Interface contacts:
Residue I504 in chain B is in contact with residue S432 in chain A (closest heavy-atom distance 2.7 Å).
Residue E518 in chain B contacts residue R460 in chain A (closest heavy-atom distance 2.7 Å).
Residue A508 in chain B interacts with residue A428 in chain A (closest heavy-atom distance 3.4 Å).
Residue K598 in chain B is in contact with residue I597 in chain A (closest heavy-atom distance 3.2 Å).
Residue Q424 in chain B interacts with residue H516 in chain A (closest heavy-atom distance 2.8 Å).
Residue M522 in chain B is in contact with residue V519 in chain A (closest heavy-atom distance 3.5 Å).
Residue A428 in chain B contacts residue A508 in chain A (closest heavy-atom distance 3.4 Å).
Residue L389 in chain B contacts residue F470 in chain A (closest heavy-atom distance 3.1 Å).
Residue T342 in chain B is in contact with residue I385 in chain A (closest heavy-atom distance 3.5 Å).
Residue M522 in chain B contacts residue P486 in chain A (closest heavy-atom distance 3.3 Å).
Residue D422 in chain B contacts residue H516 in chain A (closest heavy-atom distance 3.3 Å).
Residue S388 in chain B is in contact with residue N337 in chain A (closest heavy-atom distance 3.5 Å).
Residue E425 in chain B is in contact with residue A491 in chain A (closest heavy-atom distance 3.0 Å).
Residue K454 in chain B interacts with residue D422 in chain A (closest heavy-atom distance 3.0 Å).
Residue L569 in chain B is in contact with residue M568 in chain A (closest heavy-atom distance 3.1 Å).
Residue N337 in chain B interacts with residue L389 in chain A (closest heavy-atom distance 3.1 Å).
Residue E425 in chain B interacts with residue F492 in chain A (closest heavy-atom distance 3.4 Å).
Residue E511 in chain B interacts with residue R460 in chain A (closest heavy-atom distance 3.4 Å).
Residue S432 in chain B is in contact with residue Q507 in chain A (closest heavy-atom distance 3.4 Å).
Residue Q424 in chain B interacts with residue P451 in chain A (closest heavy-atom distance 3.4 Å).
Residue Q424 in chain B is in contact with residue M512 in chain A (closest heavy-atom distance 3.3 Å).
Residue S432 in chain B interacts with residue I504 in chain A (closest heavy-atom distance 3.0 Å).
Residue I558 in chain B interacts with residue L554 in chain A (closest heavy-atom distance 3.5 Å).
Residue E518 in chain B contacts residue N459 in chain A (closest heavy-atom distance 2.8 Å).
Residue P423 in chain B contacts residue H449 in chain A (closest heavy-atom distance 3.3 Å).
Residue I558 in chain B interacts with residue L550 in chain A (closest heavy-atom distance 3.3 Å).
Residue E518 in chain B contacts residue Y456 in chain A (closest heavy-atom distance 3.5 Å).
Residue L594 in chain B is in contact with residue L594 in chain A (closest heavy-atom distance 3.4 Å).
Residue D422 in chain B contacts residue K454 in chain A (closest heavy-atom distance 2.8 Å).
Residue V580 in chain B interacts with residue K579 in chain A (closest heavy-atom distance 3.0 Å).
Residue A491 in chain B contacts residue E425 in chain A (closest heavy-atom distance 3.1 Å).
Residue R544 in chain B is in contact with residue E539 in chain A (closest heavy-atom distance 2.8 Å).
Residue M512 in chain B is in contact with residue A428 in chain A (closest heavy-atom distance 3.3 Å).
Residue K565 in chain B interacts with residue L561 in chain A (closest heavy-atom distance 3.2 Å).
Residue M396 in chain B interacts with residue S495 in chain A (closest heavy-atom distance 3.2 Å).
Residue L526 in chain B interacts with residue P486 in chain A (closest heavy-atom distance 3.5 Å).
Residue S393 in chain B interacts with residue L498 in chain A (closest heavy-atom distance 3.5 Å).
Residue Q507 in chain B interacts with residue S432 in chain A (closest heavy-atom distance 3.4 Å).
Residue S495 in chain B interacts with residue F392 in chain A (closest heavy-atom distance 3.5 Å).
Residue E518 in chain B contacts residue A455 in chain A (closest heavy-atom distance 3.5 Å).
Residue V519 in chain B is in contact with residue V519 in chain A (closest heavy-atom distance 3.3 Å).
Residue S495 in chain B is in contact with residue M396 in chain A (closest heavy-atom distance 3.5 Å).
Residue K530 in chain B interacts with residue S525 in chain A (closest heavy-atom distance 3.2 Å).
Residue T521 in chain B contacts residue Y458 in chain A (closest heavy-atom distance 3.2 Å).
Residue R544 in chain B is in contact with residue E536 in chain A (closest heavy-atom distance 2.8 Å).
Residue S525 in chain B is in contact with residue Y458 in chain A (closest heavy-atom distance 3.2 Å).
Residue D422 in chain B contacts residue S489 in chain A (closest heavy-atom distance 3.1 Å).
Residue E425 in chain B is in contact with residue H516 in chain A (closest heavy-atom distance 2.8 Å).
Residue H503 in chain B interacts with residue D436 in chain A (closest heavy-atom distance 2.8 Å).
Residue D436 in chain B contacts residue H503 in chain A (closest heavy-atom distance 2.8 Å).
Residue S495 in chain B contacts residue L429 in chain A (closest heavy-atom distance 3.5 Å).
Residue E511 in chain B interacts with residue A428 in chain A (closest heavy-atom distance 3.3 Å).
Residue S489 in chain B contacts residue D422 in chain A (closest heavy-atom distance 3.1 Å).
Residue N337 in chain B contacts residue S388 in chain A (closest heavy-atom distance 3.4 Å).
Residue A508 in chain B contacts residue S432 in chain A (closest heavy-atom distance 3.5 Å).
Residue M522 in chain B interacts with residue Y458 in chain A (closest heavy-atom distance 3.5 Å).
Residue E425 in chain B is in contact with residue S489 in chain A (closest heavy-atom distance 2.6 Å).
Residue F470 in chain B is in contact with residue L389 in chain A (closest heavy-atom distance 3.1 Å).
Residue S489 in chain B contacts residue E425 in chain A (closest heavy-atom distance 2.6 Å).
Residue E515 in chain B contacts residue E452 in chain A (closest heavy-atom distance 3.4 Å).

Sequence of chain A:
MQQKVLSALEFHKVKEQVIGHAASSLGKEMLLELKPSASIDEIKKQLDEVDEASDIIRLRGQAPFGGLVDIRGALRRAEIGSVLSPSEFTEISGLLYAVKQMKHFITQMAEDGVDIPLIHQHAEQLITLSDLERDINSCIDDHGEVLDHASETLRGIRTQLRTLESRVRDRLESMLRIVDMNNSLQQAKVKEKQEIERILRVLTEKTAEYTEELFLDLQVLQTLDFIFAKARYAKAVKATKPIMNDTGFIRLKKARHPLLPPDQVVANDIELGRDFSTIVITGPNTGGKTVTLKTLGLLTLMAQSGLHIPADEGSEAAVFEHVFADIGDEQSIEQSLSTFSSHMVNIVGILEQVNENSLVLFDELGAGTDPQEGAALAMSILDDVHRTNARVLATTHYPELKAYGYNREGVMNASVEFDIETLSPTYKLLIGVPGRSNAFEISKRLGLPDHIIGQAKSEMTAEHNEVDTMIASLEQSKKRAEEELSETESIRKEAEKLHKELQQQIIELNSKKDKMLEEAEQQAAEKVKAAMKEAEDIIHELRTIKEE

Sequence of chain B:
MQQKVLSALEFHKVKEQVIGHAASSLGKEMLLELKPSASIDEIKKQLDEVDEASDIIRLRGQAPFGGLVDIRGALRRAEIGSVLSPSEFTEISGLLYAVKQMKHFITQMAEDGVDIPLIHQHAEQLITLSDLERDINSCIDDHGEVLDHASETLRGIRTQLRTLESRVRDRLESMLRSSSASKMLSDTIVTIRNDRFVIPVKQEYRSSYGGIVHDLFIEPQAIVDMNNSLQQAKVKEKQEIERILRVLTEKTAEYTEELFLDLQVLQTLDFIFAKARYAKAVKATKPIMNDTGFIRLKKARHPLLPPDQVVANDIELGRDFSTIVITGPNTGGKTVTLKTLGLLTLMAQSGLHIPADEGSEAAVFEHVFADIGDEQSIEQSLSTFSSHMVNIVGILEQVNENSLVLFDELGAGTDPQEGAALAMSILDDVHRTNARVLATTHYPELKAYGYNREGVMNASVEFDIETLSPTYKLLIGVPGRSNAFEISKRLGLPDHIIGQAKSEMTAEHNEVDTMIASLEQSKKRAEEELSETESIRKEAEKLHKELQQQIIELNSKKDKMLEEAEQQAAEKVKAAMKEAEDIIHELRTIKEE

These two protein chains interact to form a complex.